The following describes two proteins that form a bound complex.

Sequence of protein 1:
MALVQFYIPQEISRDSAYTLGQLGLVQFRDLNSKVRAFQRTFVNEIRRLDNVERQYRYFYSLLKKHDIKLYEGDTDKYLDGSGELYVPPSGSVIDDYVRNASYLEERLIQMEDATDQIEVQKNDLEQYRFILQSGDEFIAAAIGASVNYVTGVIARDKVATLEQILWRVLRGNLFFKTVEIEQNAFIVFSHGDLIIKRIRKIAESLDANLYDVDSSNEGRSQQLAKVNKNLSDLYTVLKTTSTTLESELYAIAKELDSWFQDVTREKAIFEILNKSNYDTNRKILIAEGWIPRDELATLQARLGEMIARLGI

Sequence of protein 2:
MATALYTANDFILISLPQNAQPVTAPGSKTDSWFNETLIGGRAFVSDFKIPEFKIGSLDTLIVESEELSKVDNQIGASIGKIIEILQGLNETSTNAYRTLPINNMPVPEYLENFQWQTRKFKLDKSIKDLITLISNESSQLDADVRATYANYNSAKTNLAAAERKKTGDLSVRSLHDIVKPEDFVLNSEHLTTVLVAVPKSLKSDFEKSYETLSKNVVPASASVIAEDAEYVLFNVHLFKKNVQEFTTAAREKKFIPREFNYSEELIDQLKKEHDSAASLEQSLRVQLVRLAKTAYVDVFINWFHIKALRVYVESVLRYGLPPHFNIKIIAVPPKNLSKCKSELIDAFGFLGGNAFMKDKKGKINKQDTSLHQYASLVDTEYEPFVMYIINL

Residue-level contacts at the interface:
Residue R318 in protein 2 is in contact with residue R205 in protein 1 (closest heavy-atom distance 4.0 Å).
Residue T380 in protein 2 is in contact with residue L199 in protein 1 (closest heavy-atom distance 3.6 Å).
Residue G353 in protein 2 interacts with residue R205 in protein 1 (closest heavy-atom distance 4.0 Å).
Residue E66 in protein 2 is in contact with residue R248 in protein 1 (closest heavy-atom distance 4.3 Å).
Residue I62 in protein 2 is in contact with residue R248 in protein 1 (closest heavy-atom distance 3.8 Å).
Residue D379 in protein 2 interacts with residue V206 in protein 1 (closest heavy-atom distance 3.3 Å).
Residue R318 in protein 2 interacts with residue G209 in protein 1 (closest heavy-atom distance 4.0 Å).
Residue V378 in protein 2 contacts residue L207 in protein 1 (closest heavy-atom distance 4.2 Å).
Residue R318 in protein 2 is in contact with residue N210 in protein 1 (closest heavy-atom distance 3.2 Å).
Residue V63 in protein 2 contacts residue R248 in protein 1 (closest heavy-atom distance 3.5 Å).
Residue L371 in protein 2 contacts residue R193 in protein 1 (closest heavy-atom distance 4.9 Å).
Residue L58 in protein 2 contacts residue I245 in protein 1 (closest heavy-atom distance 4.4 Å).
Residue F356 in protein 2 interacts with residue V206 in protein 1 (closest heavy-atom distance 3.8 Å).
Residue D59 in protein 2 contacts residue I245 in protein 1 (closest heavy-atom distance 3.6 Å).
Residue I62 in protein 2 interacts with residue R208 in protein 1 (closest heavy-atom distance 3.6 Å).
Residue D379 in protein 2 contacts residue L207 in protein 1 (closest heavy-atom distance 3.1 Å).
Residue L317 in protein 2 interacts with residue L207 in protein 1 (closest heavy-atom distance 3.9 Å).
Residue S376 in protein 2 contacts residue L207 in protein 1 (closest heavy-atom distance 3.2 Å).
Residue L371 in protein 2 contacts residue L199 in protein 1 (closest heavy-atom distance 4.2 Å).
Residue D59 in protein 2 is in contact with residue R248 in protein 1 (closest heavy-atom distance 3.1 Å).
Residue Y382 in protein 2 is in contact with residue I202 in protein 1 (closest heavy-atom distance 4.6 Å).
Residue E66 in protein 2 interacts with residue R208 in protein 1 (closest heavy-atom distance 3.6 Å).
Residue Q373 in protein 2 is in contact with residue L203 in protein 1 (closest heavy-atom distance 4.1 Å).
Residue F356 in protein 2 interacts with residue I202 in protein 1 (closest heavy-atom distance 3.9 Å).
Residue D59 in protein 2 interacts with residue K247 in protein 1 (closest heavy-atom distance 2.9 Å).
Residue F356 in protein 2 is in contact with residue R205 in protein 1 (closest heavy-atom distance 3.4 Å).
Residue D379 in protein 2 interacts with residue L199 in protein 1 (closest heavy-atom distance 4.2 Å).
Residue E314 in protein 2 interacts with residue L207 in protein 1 (closest heavy-atom distance 4.7 Å).
Residue D59 in protein 2 is in contact with residue L244 in protein 1 (closest heavy-atom distance 2.8 Å).
Residue A375 in protein 2 interacts with residue L207 in protein 1 (closest heavy-atom distance 4.7 Å).
Residue S370 in protein 2 contacts residue L256 in protein 1 (closest heavy-atom distance 3.4 Å).
Residue V378 in protein 2 is in contact with residue L203 in protein 1 (closest heavy-atom distance 4.3 Å).
Residue T60 in protein 2 contacts residue R248 in protein 1 (closest heavy-atom distance 4.8 Å).
Residue S370 in protein 2 is in contact with residue S255 in protein 1 (closest heavy-atom distance 4.7 Å).
Residue T380 in protein 2 contacts residue L203 in protein 1 (closest heavy-atom distance 4.8 Å).
Residue E314 in protein 2 interacts with residue V206 in protein 1 (closest heavy-atom distance 3.5 Å).
Residue D379 in protein 2 is in contact with residue I202 in protein 1 (closest heavy-atom distance 3.5 Å).
Residue T380 in protein 2 contacts residue I202 in protein 1 (closest heavy-atom distance 3.5 Å).
Residue Y382 in protein 2 interacts with residue V206 in protein 1 (closest heavy-atom distance 3.8 Å).
Residue I62 in protein 2 contacts residue L207 in protein 1 (closest heavy-atom distance 5.0 Å).
Residue D379 in protein 2 is in contact with residue L203 in protein 1 (closest heavy-atom distance 3.3 Å).
Residue L317 in protein 2 interacts with residue R208 in protein 1 (closest heavy-atom distance 4.0 Å).
Residue E381 in protein 2 contacts residue I202 in protein 1 (closest heavy-atom distance 3.6 Å).
Residue L317 in protein 2 contacts residue L211 in protein 1 (closest heavy-atom distance 4.8 Å).
Residue L317 in protein 2 is in contact with residue N210 in protein 1 (closest heavy-atom distance 3.7 Å).
Residue L377 in protein 2 contacts residue L207 in protein 1 (closest heavy-atom distance 3.7 Å).
Residue G352 in protein 2 interacts with residue R205 in protein 1 (closest heavy-atom distance 3.1 Å).
Residue L317 in protein 2 interacts with residue G209 in protein 1 (closest heavy-atom distance 3.2 Å).
Residue R318 in protein 2 interacts with residue V206 in protein 1 (closest heavy-atom distance 3.2 Å).
Residue L58 in protein 2 contacts residue L211 in protein 1 (closest heavy-atom distance 4.0 Å).
Residue S370 in protein 2 interacts with residue L199 in protein 1 (closest heavy-atom distance 4.2 Å).